Sequence of protein 2:
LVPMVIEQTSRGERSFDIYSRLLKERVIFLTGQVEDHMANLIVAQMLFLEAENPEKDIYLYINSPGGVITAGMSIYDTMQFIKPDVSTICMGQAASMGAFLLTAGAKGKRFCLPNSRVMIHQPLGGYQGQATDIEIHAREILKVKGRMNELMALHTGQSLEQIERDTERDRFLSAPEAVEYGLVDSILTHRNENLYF

Sequence of protein 1:
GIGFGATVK

These two protein chains interact to form a complex.

Contacts between the two chains:
Residue F48 in protein 2 interacts with residue I232 in protein 1 (closest heavy-atom distance 3.7 Å).
Residue E50 in protein 2 contacts residue V238 in protein 1 (closest heavy-atom distance 4.2 Å).
Residue A51 in protein 2 contacts residue G231 in protein 1 (closest heavy-atom distance 3.4 Å).
Residue E50 in protein 2 contacts residue G233 in protein 1 (closest heavy-atom distance 4.7 Å).
Residue T78 in protein 2 is in contact with residue F234 in protein 1 (closest heavy-atom distance 4.0 Å).
Residue P54 in protein 2 is in contact with residue V238 in protein 1 (closest heavy-atom distance 4.1 Å).
Residue A51 in protein 2 contacts residue V238 in protein 1 (closest heavy-atom distance 4.4 Å).
Residue L47 in protein 2 is in contact with residue I232 in protein 1 (closest heavy-atom distance 3.4 Å).
Residue E50 in protein 2 interacts with residue I232 in protein 1 (closest heavy-atom distance 4.6 Å).
Residue P54 in protein 2 interacts with residue K239 in protein 1 (closest heavy-atom distance 4.1 Å).
Residue K83 in protein 2 interacts with residue V238 in protein 1 (closest heavy-atom distance 4.6 Å).
Residue L47 in protein 2 is in contact with residue F234 in protein 1 (closest heavy-atom distance 4.2 Å).
Residue L47 in protein 2 interacts with residue G233 in protein 1 (closest heavy-atom distance 4.5 Å).
Residue A51 in protein 2 interacts with residue I232 in protein 1 (closest heavy-atom distance 3.7 Å).
Residue F81 in protein 2 contacts residue F234 in protein 1 (closest heavy-atom distance 3.5 Å).
Residue V43 in protein 2 interacts with residue F234 in protein 1 (closest heavy-atom distance 4.7 Å).